Sequence of chain A:
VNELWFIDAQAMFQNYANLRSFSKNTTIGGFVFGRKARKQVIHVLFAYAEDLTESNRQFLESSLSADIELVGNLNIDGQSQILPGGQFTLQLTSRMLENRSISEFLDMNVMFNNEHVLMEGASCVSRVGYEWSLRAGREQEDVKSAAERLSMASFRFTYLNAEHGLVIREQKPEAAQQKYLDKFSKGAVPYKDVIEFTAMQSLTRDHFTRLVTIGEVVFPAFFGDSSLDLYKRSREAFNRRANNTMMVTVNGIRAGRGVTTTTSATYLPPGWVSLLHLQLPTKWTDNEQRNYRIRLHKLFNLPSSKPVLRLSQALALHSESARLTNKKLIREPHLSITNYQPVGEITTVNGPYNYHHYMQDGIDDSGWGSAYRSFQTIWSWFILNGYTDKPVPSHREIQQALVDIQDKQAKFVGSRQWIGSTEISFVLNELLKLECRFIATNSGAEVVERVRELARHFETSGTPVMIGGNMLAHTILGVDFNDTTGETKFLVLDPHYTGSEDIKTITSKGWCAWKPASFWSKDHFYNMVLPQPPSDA

Sequence of chain B:
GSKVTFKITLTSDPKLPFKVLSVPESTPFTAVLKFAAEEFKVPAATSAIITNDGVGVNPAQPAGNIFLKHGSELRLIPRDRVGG

Interface contacts:
Residue T449 in chain A interacts with residue R79 in chain B (closest heavy-atom distance 3.0 Å).
Residue A467 in chain A interacts with residue I77 in chain B (closest heavy-atom distance 4.1 Å).
Residue W395 in chain A contacts residue G83 in chain B (closest heavy-atom distance 3.8 Å).
Residue A398 in chain A contacts residue V82 in chain B (closest heavy-atom distance 3.8 Å).
Residue T449 in chain A is in contact with residue D80 in chain B (closest heavy-atom distance 4.1 Å).
Residue N554 in chain A is in contact with residue P78 in chain B (closest heavy-atom distance 3.1 Å).
Residue F552 in chain A contacts residue R79 in chain B (closest heavy-atom distance 3.8 Å).
Residue N554 in chain A contacts residue D80 in chain B (closest heavy-atom distance 3.4 Å).
Residue L499 in chain A is in contact with residue G84 in chain B (closest heavy-atom distance 4.1 Å).
Residue C463 in chain A interacts with residue G56 in chain B (closest heavy-atom distance 2.6 Å).
Residue M493 in chain A interacts with residue V82 in chain B (closest heavy-atom distance 3.6 Å).
Residue F552 in chain A interacts with residue P78 in chain B (closest heavy-atom distance 3.7 Å).
Residue F453 in chain A interacts with residue N58 in chain B (closest heavy-atom distance 4.2 Å).
Residue G495 in chain A contacts residue V82 in chain B (closest heavy-atom distance 3.8 Å).
Residue M498 in chain A is in contact with residue G84 in chain B (closest heavy-atom distance 3.5 Å).
Residue R464 in chain A interacts with residue V55 in chain B (closest heavy-atom distance 4.1 Å).
Residue F465 in chain A interacts with residue G56 in chain B (closest heavy-atom distance 3.6 Å).
Residue E462 in chain A interacts with residue V55 in chain B (closest heavy-atom distance 3.7 Å).
Residue Y385 in chain A contacts residue G84 in chain B (closest heavy-atom distance 2.2 Å).
Residue H523 in chain A contacts residue G84 in chain B (closest heavy-atom distance 2.5 Å).
Residue R464 in chain A is in contact with residue D53 in chain B (closest heavy-atom distance 3.1 Å).
Residue S397 in chain A contacts residue G84 in chain B (closest heavy-atom distance 3.2 Å).
Residue I446 in chain A is in contact with residue D80 in chain B (closest heavy-atom distance 4.0 Å).
Residue D434 in chain A interacts with residue R79 in chain B (closest heavy-atom distance 2.6 Å).
Residue A500 in chain A is in contact with residue V82 in chain B (closest heavy-atom distance 3.6 Å).
Residue N469 in chain A interacts with residue T11 in chain B (closest heavy-atom distance 3.5 Å).
Residue T449 in chain A is in contact with residue A48 in chain B (closest heavy-atom distance 3.7 Å).
Residue G447 in chain A is in contact with residue V82 in chain B (closest heavy-atom distance 3.7 Å).
Residue G496 in chain A is in contact with residue V82 in chain B (closest heavy-atom distance 3.1 Å).
Residue M493 in chain A contacts residue D80 in chain B (closest heavy-atom distance 4.3 Å).
Residue W445 in chain A interacts with residue R81 in chain B (closest heavy-atom distance 3.2 Å).
Residue M498 in chain A contacts residue G83 in chain B (closest heavy-atom distance 3.3 Å).
Residue G447 in chain A contacts residue D80 in chain B (closest heavy-atom distance 3.5 Å).
Residue L499 in chain A contacts residue V82 in chain B (closest heavy-atom distance 3.4 Å).
Residue E450 in chain A interacts with residue R79 in chain B (closest heavy-atom distance 3.5 Å).
Residue S393 in chain A interacts with residue G84 in chain B (closest heavy-atom distance 3.8 Å).
Residue M498 in chain A is in contact with residue V82 in chain B (closest heavy-atom distance 3.5 Å).
Residue W445 in chain A is in contact with residue G83 in chain B (closest heavy-atom distance 3.1 Å).
Residue G394 in chain A is in contact with residue G83 in chain B (closest heavy-atom distance 2.6 Å).
Residue C463 in chain A is in contact with residue G54 in chain B (closest heavy-atom distance 4.2 Å).
Residue N469 in chain A contacts residue S12 in chain B (closest heavy-atom distance 4.2 Å).
Residue I446 in chain A contacts residue R81 in chain B (closest heavy-atom distance 3.4 Å).
Residue W445 in chain A interacts with residue V82 in chain B (closest heavy-atom distance 4.1 Å).
Residue E450 in chain A contacts residue D80 in chain B (closest heavy-atom distance 3.8 Å).
Residue S397 in chain A contacts residue V82 in chain B (closest heavy-atom distance 3.7 Å).
Residue M498 in chain A contacts residue R81 in chain B (closest heavy-atom distance 4.0 Å).
Residue I446 in chain A contacts residue V82 in chain B (closest heavy-atom distance 2.7 Å).
Residue Q444 in chain A contacts residue R81 in chain B (closest heavy-atom distance 4.4 Å).
Residue S448 in chain A interacts with residue D80 in chain B (closest heavy-atom distance 2.6 Å).
Residue C463 in chain A interacts with residue V55 in chain B (closest heavy-atom distance 3.5 Å).
Residue G394 in chain A is in contact with residue G84 in chain B (closest heavy-atom distance 2.7 Å).
Residue S397 in chain A interacts with residue G83 in chain B (closest heavy-atom distance 4.2 Å).
Residue F453 in chain A interacts with residue P59 in chain B (closest heavy-atom distance 3.7 Å).
Residue F465 in chain A contacts residue I50 in chain B (closest heavy-atom distance 3.7 Å).
Residue R464 in chain A contacts residue G56 in chain B (closest heavy-atom distance 4.3 Å).
Residue F453 in chain A is in contact with residue R79 in chain B (closest heavy-atom distance 3.9 Å).
Residue N456 in chain A is in contact with residue N58 in chain B (closest heavy-atom distance 4.1 Å).
Residue G495 in chain A contacts residue D80 in chain B (closest heavy-atom distance 3.5 Å).
Residue R464 in chain A contacts residue G54 in chain B (closest heavy-atom distance 3.3 Å).
Residue F465 in chain A contacts residue G54 in chain B (closest heavy-atom distance 2.8 Å).

These two protein chains interact to form a complex.